The following describes two proteins that form a bound complex.

Interface contacts:
Residue M1 in chain B contacts residue A92 in chain A (closest heavy-atom distance 4.5 Å).
Residue N2 in chain B contacts residue I93 in chain A (closest heavy-atom distance 4.0 Å).
Residue N2 in chain B contacts residue E90 in chain A (closest heavy-atom distance 4.3 Å).
Residue N2 in chain B contacts residue A92 in chain A (closest heavy-atom distance 3.6 Å).
Residue M1 in chain B contacts residue M89 in chain A (closest heavy-atom distance 4.9 Å).
Residue M1 in chain B interacts with residue E90 in chain A (closest heavy-atom distance 1.8 Å).
Residue M1 in chain B contacts residue S91 in chain A (closest heavy-atom distance 3.0 Å).
Residue N2 in chain B is in contact with residue V94 in chain A (closest heavy-atom distance 4.2 Å).

Sequence of chain B:
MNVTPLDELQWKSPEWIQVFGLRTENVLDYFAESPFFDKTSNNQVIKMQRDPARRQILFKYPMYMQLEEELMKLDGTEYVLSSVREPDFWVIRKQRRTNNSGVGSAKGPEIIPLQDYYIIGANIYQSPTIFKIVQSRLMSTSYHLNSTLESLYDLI

Sequence of chain A:
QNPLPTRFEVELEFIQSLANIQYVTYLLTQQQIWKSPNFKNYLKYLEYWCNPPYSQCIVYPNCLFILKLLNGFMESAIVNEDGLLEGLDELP